Sequence of chain A:
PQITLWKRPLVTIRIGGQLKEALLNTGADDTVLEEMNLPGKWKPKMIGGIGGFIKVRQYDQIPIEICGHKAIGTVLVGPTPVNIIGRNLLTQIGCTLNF

The following describes two proteins that form a bound complex.

Sequence of chain B:
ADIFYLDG

Contacts between the two chains:
Residue G27 in chain A contacts residue I4 in chain B (closest heavy-atom distance 3.9 Å).
Residue L23 in chain A interacts with residue Y6 in chain B (closest heavy-atom distance 3.7 Å).
Residue G49 in chain A interacts with residue I4 in chain B (closest heavy-atom distance 3.3 Å).
Residue D29 in chain A is in contact with residue A2 in chain B (closest heavy-atom distance 3.4 Å).
Residue D30 in chain A is in contact with residue D3 in chain B (closest heavy-atom distance 4.4 Å).
Residue R8 in chain A contacts residue Y6 in chain B (closest heavy-atom distance 3.3 Å).
Residue R8 in chain A interacts with residue D8 in chain B (closest heavy-atom distance 3.9 Å).
Residue I50 in chain A is in contact with residue Y6 in chain B (closest heavy-atom distance 4.4 Å).
Residue I50 in chain A interacts with residue F5 in chain B (closest heavy-atom distance 4.2 Å).
Residue G48 in chain A contacts residue F5 in chain B (closest heavy-atom distance 4.9 Å).
Residue I50 in chain A contacts residue L7 in chain B (closest heavy-atom distance 4.3 Å).
Residue R8 in chain A contacts residue L7 in chain B (closest heavy-atom distance 4.8 Å).
Residue P81 in chain A contacts residue Y6 in chain B (closest heavy-atom distance 3.3 Å).
Residue A28 in chain A contacts residue D3 in chain B (closest heavy-atom distance 3.7 Å).
Residue G27 in chain A interacts with residue Y6 in chain B (closest heavy-atom distance 4.9 Å).
Residue I84 in chain A interacts with residue I4 in chain B (closest heavy-atom distance 3.9 Å).
Residue A28 in chain A contacts residue F5 in chain B (closest heavy-atom distance 4.3 Å).
Residue D29 in chain A is in contact with residue D3 in chain B (closest heavy-atom distance 3.0 Å).
Residue G48 in chain A is in contact with residue I4 in chain B (closest heavy-atom distance 3.0 Å).
Residue I47 in chain A contacts residue A2 in chain B (closest heavy-atom distance 3.6 Å).
Residue V82 in chain A interacts with residue Y6 in chain B (closest heavy-atom distance 3.5 Å).
Residue G48 in chain A interacts with residue D3 in chain B (closest heavy-atom distance 3.5 Å).
Residue I84 in chain A is in contact with residue Y6 in chain B (closest heavy-atom distance 3.6 Å).
Residue G27 in chain A is in contact with residue D3 in chain B (closest heavy-atom distance 3.7 Å).
Residue D30 in chain A interacts with residue I4 in chain B (closest heavy-atom distance 3.9 Å).
Residue G48 in chain A is in contact with residue A2 in chain B (closest heavy-atom distance 3.2 Å).
Residue A28 in chain A contacts residue I4 in chain B (closest heavy-atom distance 3.7 Å).
Residue I47 in chain A contacts residue I4 in chain B (closest heavy-atom distance 4.4 Å).
Residue M46 in chain A is in contact with residue A2 in chain B (closest heavy-atom distance 4.2 Å).
Residue V32 in chain A contacts residue I4 in chain B (closest heavy-atom distance 4.1 Å).
Residue I50 in chain A is in contact with residue I4 in chain B (closest heavy-atom distance 4.3 Å).
Residue N25 in chain A interacts with residue F5 in chain B (closest heavy-atom distance 4.2 Å).
Residue G27 in chain A contacts residue F5 in chain B (closest heavy-atom distance 2.9 Å).
Residue N25 in chain A is in contact with residue Y6 in chain B (closest heavy-atom distance 3.7 Å).
Residue N25 in chain A contacts residue I4 in chain B (closest heavy-atom distance 4.5 Å).
Residue D30 in chain A contacts residue A2 in chain B (closest heavy-atom distance 3.3 Å).
Residue G49 in chain A interacts with residue F5 in chain B (closest heavy-atom distance 4.2 Å).
Residue D29 in chain A interacts with residue I4 in chain B (closest heavy-atom distance 4.3 Å).